Residue-level contacts at the interface:
Residue W220 in chain B contacts residue K196 in chain A (closest heavy-atom distance 3.4 Å).
Residue W220 in chain B interacts with residue F197 in chain A (closest heavy-atom distance 3.2 Å).
Residue E221 in chain B contacts residue K196 in chain A (closest heavy-atom distance 4.3 Å).
Residue M122 in chain B contacts residue W203 in chain A (closest heavy-atom distance 4.5 Å).
Residue M122 in chain B is in contact with residue A205 in chain A (closest heavy-atom distance 4.7 Å).
Residue W220 in chain B contacts residue D198 in chain A (closest heavy-atom distance 3.7 Å).

Sequence of chain B:
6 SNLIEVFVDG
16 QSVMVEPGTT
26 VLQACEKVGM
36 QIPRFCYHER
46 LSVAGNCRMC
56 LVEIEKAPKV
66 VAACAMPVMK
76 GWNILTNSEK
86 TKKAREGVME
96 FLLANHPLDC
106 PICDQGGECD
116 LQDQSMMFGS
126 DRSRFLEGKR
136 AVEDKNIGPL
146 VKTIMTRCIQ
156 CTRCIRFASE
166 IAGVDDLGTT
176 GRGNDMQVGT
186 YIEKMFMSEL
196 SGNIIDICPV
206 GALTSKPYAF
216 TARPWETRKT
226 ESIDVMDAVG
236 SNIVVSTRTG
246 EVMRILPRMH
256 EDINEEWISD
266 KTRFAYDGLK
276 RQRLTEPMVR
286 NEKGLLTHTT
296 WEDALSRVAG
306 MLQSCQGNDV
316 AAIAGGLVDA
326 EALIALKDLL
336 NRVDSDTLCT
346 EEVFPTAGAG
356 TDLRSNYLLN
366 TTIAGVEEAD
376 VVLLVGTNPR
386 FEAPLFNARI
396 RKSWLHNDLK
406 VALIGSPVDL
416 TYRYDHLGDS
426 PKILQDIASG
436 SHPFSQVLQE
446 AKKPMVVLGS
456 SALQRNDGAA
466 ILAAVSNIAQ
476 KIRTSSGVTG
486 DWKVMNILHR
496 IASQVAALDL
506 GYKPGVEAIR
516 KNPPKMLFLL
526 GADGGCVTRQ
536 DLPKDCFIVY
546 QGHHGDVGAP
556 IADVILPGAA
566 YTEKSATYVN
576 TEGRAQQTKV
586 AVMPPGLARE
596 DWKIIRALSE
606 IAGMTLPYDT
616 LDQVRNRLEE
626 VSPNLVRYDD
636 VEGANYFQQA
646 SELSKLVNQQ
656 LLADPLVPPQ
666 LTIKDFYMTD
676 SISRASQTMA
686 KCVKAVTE

These two protein chains interact to form a complex.

Sequence of chain A:
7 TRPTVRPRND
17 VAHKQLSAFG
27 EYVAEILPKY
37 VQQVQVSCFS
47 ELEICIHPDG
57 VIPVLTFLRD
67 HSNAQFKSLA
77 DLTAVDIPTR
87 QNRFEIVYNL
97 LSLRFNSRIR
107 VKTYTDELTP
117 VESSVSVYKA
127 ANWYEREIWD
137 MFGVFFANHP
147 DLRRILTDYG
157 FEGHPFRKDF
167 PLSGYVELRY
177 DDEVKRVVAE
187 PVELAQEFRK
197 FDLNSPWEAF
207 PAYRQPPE